The following describes two proteins that form a bound complex.

Interface contacts:
Residue L61 in protein 1 interacts with residue A92 in protein 2 (closest heavy-atom distance 4.9 Å).
Residue L23 in protein 1 is in contact with residue A72 in protein 2 (closest heavy-atom distance 4.8 Å).
Residue I9 in protein 1 interacts with residue F93 in protein 2 (closest heavy-atom distance 3.7 Å).
Residue A63 in protein 1 contacts residue A92 in protein 2 (closest heavy-atom distance 4.6 Å).
Residue L23 in protein 1 is in contact with residue N68 in protein 2 (closest heavy-atom distance 3.8 Å).
Residue L13 in protein 1 is in contact with residue L82 in protein 2 (closest heavy-atom distance 4.9 Å).
Residue I20 in protein 1 is in contact with residue L76 in protein 2 (closest heavy-atom distance 5.0 Å).
Residue A63 in protein 1 contacts residue Y95 in protein 2 (closest heavy-atom distance 4.5 Å).
Residue K114 in protein 1 is in contact with residue S71 in protein 2 (closest heavy-atom distance 4.8 Å).
Residue P19 in protein 1 interacts with residue A72 in protein 2 (closest heavy-atom distance 4.5 Å).
Residue I20 in protein 1 contacts residue L79 in protein 2 (closest heavy-atom distance 4.6 Å).
Residue P19 in protein 1 interacts with residue S71 in protein 2 (closest heavy-atom distance 3.6 Å).
Residue S17 in protein 1 interacts with residue L79 in protein 2 (closest heavy-atom distance 4.8 Å).
Residue F16 in protein 1 is in contact with residue K128 in protein 2 (closest heavy-atom distance 4.1 Å).
Residue L12 in protein 1 contacts residue L82 in protein 2 (closest heavy-atom distance 4.0 Å).
Residue G62 in protein 1 contacts residue F93 in protein 2 (closest heavy-atom distance 4.5 Å).
Residue L61 in protein 1 interacts with residue F94 in protein 2 (closest heavy-atom distance 5.0 Å).
Residue E113 in protein 1 is in contact with residue S71 in protein 2 (closest heavy-atom distance 4.8 Å).
Residue P64 in protein 1 contacts residue V91 in protein 2 (closest heavy-atom distance 4.6 Å).
Residue P5 in protein 1 contacts residue F93 in protein 2 (closest heavy-atom distance 4.0 Å).
Residue I20 in protein 1 is in contact with residue A72 in protein 2 (closest heavy-atom distance 3.6 Å).
Residue G62 in protein 1 is in contact with residue V91 in protein 2 (closest heavy-atom distance 4.6 Å).
Residue I9 in protein 1 is in contact with residue L89 in protein 2 (closest heavy-atom distance 4.4 Å).
Residue Y59 in protein 1 interacts with residue F93 in protein 2 (closest heavy-atom distance 4.2 Å).
Residue F6 in protein 1 is in contact with residue L89 in protein 2 (closest heavy-atom distance 4.8 Å).
Residue F16 in protein 1 is in contact with residue G75 in protein 2 (closest heavy-atom distance 3.6 Å).
Residue P64 in protein 1 is in contact with residue Y95 in protein 2 (closest heavy-atom distance 4.5 Å).
Residue T60 in protein 1 is in contact with residue A92 in protein 2 (closest heavy-atom distance 3.8 Å).
Residue F16 in protein 1 is in contact with residue G78 in protein 2 (closest heavy-atom distance 4.1 Å).
Residue L13 in protein 1 contacts residue L79 in protein 2 (closest heavy-atom distance 4.2 Å).
Residue I9 in protein 1 contacts residue L82 in protein 2 (closest heavy-atom distance 4.7 Å).
Residue F16 in protein 1 is in contact with residue L79 in protein 2 (closest heavy-atom distance 4.3 Å).
Residue L61 in protein 1 contacts residue F93 in protein 2 (closest heavy-atom distance 3.7 Å).
Residue G62 in protein 1 is in contact with residue A92 in protein 2 (closest heavy-atom distance 3.2 Å).
Residue G62 in protein 1 contacts residue F94 in protein 2 (closest heavy-atom distance 4.5 Å).
Residue G62 in protein 1 contacts residue Y95 in protein 2 (closest heavy-atom distance 3.1 Å).
Residue F16 in protein 1 is in contact with residue L76 in protein 2 (closest heavy-atom distance 4.9 Å).
Residue I9 in protein 1 contacts residue M86 in protein 2 (closest heavy-atom distance 3.7 Å).
Residue T60 in protein 1 contacts residue F93 in protein 2 (closest heavy-atom distance 4.8 Å).
Residue F16 in protein 1 interacts with residue L82 in protein 2 (closest heavy-atom distance 4.4 Å).
Residue Y59 in protein 1 is in contact with residue A92 in protein 2 (closest heavy-atom distance 4.1 Å).

Sequence of protein 1:
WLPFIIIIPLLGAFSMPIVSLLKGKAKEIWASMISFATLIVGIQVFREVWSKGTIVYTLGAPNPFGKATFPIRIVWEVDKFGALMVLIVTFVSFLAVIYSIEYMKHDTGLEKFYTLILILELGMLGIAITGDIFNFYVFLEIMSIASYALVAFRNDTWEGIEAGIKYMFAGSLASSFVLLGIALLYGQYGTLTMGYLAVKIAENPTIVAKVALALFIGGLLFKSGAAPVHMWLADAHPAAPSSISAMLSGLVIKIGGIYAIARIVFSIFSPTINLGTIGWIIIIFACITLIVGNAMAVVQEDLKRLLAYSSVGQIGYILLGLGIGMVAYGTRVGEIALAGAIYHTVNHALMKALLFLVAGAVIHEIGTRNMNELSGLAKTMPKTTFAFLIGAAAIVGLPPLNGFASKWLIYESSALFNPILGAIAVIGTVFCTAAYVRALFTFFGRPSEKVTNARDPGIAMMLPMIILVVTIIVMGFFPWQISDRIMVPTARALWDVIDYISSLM

Sequence of protein 2:
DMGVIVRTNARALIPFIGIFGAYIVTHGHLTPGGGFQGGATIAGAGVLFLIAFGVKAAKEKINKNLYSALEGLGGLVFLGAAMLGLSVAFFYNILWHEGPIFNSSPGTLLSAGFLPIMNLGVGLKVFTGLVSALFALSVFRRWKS